Sequence of the first protein:
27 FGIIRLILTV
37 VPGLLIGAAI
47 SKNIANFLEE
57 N

Residue-level contacts at the interface:
Residue E99 in the second protein contacts residue A51 in the first protein (closest heavy-atom distance 3.9 Å).
Residue G90 in the second protein is in contact with residue S47 in the first protein (closest heavy-atom distance 4.8 Å).
Residue R94 in the second protein is in contact with residue G43 in the first protein (closest heavy-atom distance 4.8 Å).
Residue R94 in the second protein contacts residue K48 in the first protein (closest heavy-atom distance 3.4 Å).
Residue V87 in the second protein contacts residue G39 in the first protein (closest heavy-atom distance 3.3 Å).
Residue E99 in the second protein interacts with residue N52 in the first protein (closest heavy-atom distance 4.8 Å).
Residue W79 in the second protein interacts with residue T35 in the first protein (closest heavy-atom distance 4.3 Å).
Residue G90 in the second protein interacts with residue A44 in the first protein (closest heavy-atom distance 3.9 Å).
Residue V87 in the second protein contacts residue I42 in the first protein (closest heavy-atom distance 4.5 Å).
Residue S86 in the second protein is in contact with residue V37 in the first protein (closest heavy-atom distance 4.7 Å).
Residue G90 in the second protein is in contact with residue G43 in the first protein (closest heavy-atom distance 3.8 Å).
Residue S86 in the second protein contacts residue G39 in the first protein (closest heavy-atom distance 3.6 Å).
Residue I91 in the second protein contacts residue G43 in the first protein (closest heavy-atom distance 3.3 Å).
Residue R94 in the second protein is in contact with residue S47 in the first protein (closest heavy-atom distance 3.9 Å).
Residue L95 in the second protein contacts residue A51 in the first protein (closest heavy-atom distance 4.8 Å).
Residue I91 in the second protein interacts with residue I46 in the first protein (closest heavy-atom distance 4.2 Å).
Residue I91 in the second protein is in contact with residue A44 in the first protein (closest heavy-atom distance 4.3 Å).
Residue S86 in the second protein contacts residue V36 in the first protein (closest heavy-atom distance 2.8 Å).
Residue V87 in the second protein contacts residue G43 in the first protein (closest heavy-atom distance 3.7 Å).
Residue L82 in the second protein interacts with residue T35 in the first protein (closest heavy-atom distance 4.8 Å).
Residue G83 in the second protein interacts with residue T35 in the first protein (closest heavy-atom distance 4.3 Å).
Residue L82 in the second protein interacts with residue V36 in the first protein (closest heavy-atom distance 4.2 Å).
Residue I91 in the second protein interacts with residue S47 in the first protein (closest heavy-atom distance 3.0 Å).
Residue L92 in the second protein is in contact with residue S47 in the first protein (closest heavy-atom distance 4.8 Å).
Residue L95 in the second protein interacts with residue S47 in the first protein (closest heavy-atom distance 3.9 Å).
Residue S86 in the second protein is in contact with residue L40 in the first protein (closest heavy-atom distance 3.0 Å).
Residue G83 in the second protein contacts residue G39 in the first protein (closest heavy-atom distance 4.6 Å).
Residue V87 in the second protein is in contact with residue L40 in the first protein (closest heavy-atom distance 4.6 Å).
Residue E99 in the second protein contacts residue K48 in the first protein (closest heavy-atom distance 3.9 Å).
Residue W79 in the second protein contacts residue R31 in the first protein (closest heavy-atom distance 3.5 Å).
Residue L82 in the second protein contacts residue L32 in the first protein (closest heavy-atom distance 4.9 Å).
Residue F89 in the second protein is in contact with residue L40 in the first protein (closest heavy-atom distance 3.5 Å).
Residue R94 in the second protein is in contact with residue A44 in the first protein (closest heavy-atom distance 3.4 Å).
Residue S86 in the second protein contacts residue T35 in the first protein (closest heavy-atom distance 4.9 Å).
Residue E99 in the second protein is in contact with residue S47 in the first protein (closest heavy-atom distance 4.4 Å).
Residue G90 in the second protein contacts residue L40 in the first protein (closest heavy-atom distance 3.6 Å).

These two protein chains interact to form a complex.

Sequence of the second protein:
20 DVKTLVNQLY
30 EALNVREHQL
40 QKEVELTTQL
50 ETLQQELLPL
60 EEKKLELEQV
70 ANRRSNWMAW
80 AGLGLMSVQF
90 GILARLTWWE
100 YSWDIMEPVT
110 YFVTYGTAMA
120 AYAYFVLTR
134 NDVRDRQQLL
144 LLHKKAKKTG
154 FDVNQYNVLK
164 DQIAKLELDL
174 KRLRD